Sequence of chain A:
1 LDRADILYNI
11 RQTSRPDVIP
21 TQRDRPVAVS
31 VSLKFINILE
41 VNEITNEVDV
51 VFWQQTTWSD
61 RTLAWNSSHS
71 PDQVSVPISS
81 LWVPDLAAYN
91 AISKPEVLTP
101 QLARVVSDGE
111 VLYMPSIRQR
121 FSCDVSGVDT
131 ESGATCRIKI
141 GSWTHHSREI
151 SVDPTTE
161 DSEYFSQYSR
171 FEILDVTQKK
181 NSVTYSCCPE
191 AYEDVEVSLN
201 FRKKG

The following describes two proteins that form a bound complex.

Sequence of chain B:
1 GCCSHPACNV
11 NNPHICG

Contacts between the two chains:
Residue Y89 in chain A interacts with residue P6 in chain B (closest heavy-atom distance 3.6 Å).
Residue Y192 in chain A interacts with residue H5 in chain B (closest heavy-atom distance 3.8 Å).
Residue Y185 in chain A is in contact with residue C2 in chain B (closest heavy-atom distance 3.6 Å).
Residue Y192 in chain A contacts residue N11 in chain B (closest heavy-atom distance 3.2 Å).
Residue C188 in chain A contacts residue I15 in chain B (closest heavy-atom distance 4.3 Å).
Residue E193 in chain A contacts residue H5 in chain B (closest heavy-atom distance 2.9 Å).
Residue W143 in chain A contacts residue A7 in chain B (closest heavy-atom distance 3.3 Å).
Residue S142 in chain A is in contact with residue H5 in chain B (closest heavy-atom distance 4.1 Å).
Residue H145 in chain A contacts residue A7 in chain B (closest heavy-atom distance 3.6 Å).
Residue H146 in chain A is in contact with residue N11 in chain B (closest heavy-atom distance 3.3 Å).
Residue W143 in chain A is in contact with residue P6 in chain B (closest heavy-atom distance 3.3 Å).
Residue H145 in chain A contacts residue N11 in chain B (closest heavy-atom distance 4.7 Å).
Residue C188 in chain A interacts with residue C2 in chain B (closest heavy-atom distance 3.7 Å).
Residue H146 in chain A contacts residue A7 in chain B (closest heavy-atom distance 4.5 Å).
Residue Y192 in chain A contacts residue C8 in chain B (closest heavy-atom distance 3.2 Å).
Residue Y192 in chain A is in contact with residue N12 in chain B (closest heavy-atom distance 3.6 Å).
Residue T144 in chain A interacts with residue A7 in chain B (closest heavy-atom distance 3.5 Å).
Residue Y89 in chain A is in contact with residue H5 in chain B (closest heavy-atom distance 3.2 Å).
Residue S142 in chain A interacts with residue A7 in chain B (closest heavy-atom distance 3.8 Å).
Residue D194 in chain A interacts with residue H5 in chain B (closest heavy-atom distance 4.2 Å).
Residue C187 in chain A is in contact with residue I15 in chain B (closest heavy-atom distance 4.0 Å).
Residue C188 in chain A contacts residue N12 in chain B (closest heavy-atom distance 3.4 Å).
Residue T144 in chain A is in contact with residue N11 in chain B (closest heavy-atom distance 2.8 Å).
Residue C187 in chain A is in contact with residue C2 in chain B (closest heavy-atom distance 3.8 Å).
Residue C188 in chain A interacts with residue C8 in chain B (closest heavy-atom distance 4.1 Å).
Residue Y192 in chain A is in contact with residue A7 in chain B (closest heavy-atom distance 3.6 Å).
Residue W143 in chain A contacts residue V10 in chain B (closest heavy-atom distance 4.5 Å).
Residue Y185 in chain A interacts with residue G1 in chain B (closest heavy-atom distance 3.4 Å).
Residue P189 in chain A interacts with residue N12 in chain B (closest heavy-atom distance 4.5 Å).
Residue T144 in chain A is in contact with residue V10 in chain B (closest heavy-atom distance 4.3 Å).
Residue Y185 in chain A is in contact with residue C8 in chain B (closest heavy-atom distance 4.3 Å).